Sequence of chain A:
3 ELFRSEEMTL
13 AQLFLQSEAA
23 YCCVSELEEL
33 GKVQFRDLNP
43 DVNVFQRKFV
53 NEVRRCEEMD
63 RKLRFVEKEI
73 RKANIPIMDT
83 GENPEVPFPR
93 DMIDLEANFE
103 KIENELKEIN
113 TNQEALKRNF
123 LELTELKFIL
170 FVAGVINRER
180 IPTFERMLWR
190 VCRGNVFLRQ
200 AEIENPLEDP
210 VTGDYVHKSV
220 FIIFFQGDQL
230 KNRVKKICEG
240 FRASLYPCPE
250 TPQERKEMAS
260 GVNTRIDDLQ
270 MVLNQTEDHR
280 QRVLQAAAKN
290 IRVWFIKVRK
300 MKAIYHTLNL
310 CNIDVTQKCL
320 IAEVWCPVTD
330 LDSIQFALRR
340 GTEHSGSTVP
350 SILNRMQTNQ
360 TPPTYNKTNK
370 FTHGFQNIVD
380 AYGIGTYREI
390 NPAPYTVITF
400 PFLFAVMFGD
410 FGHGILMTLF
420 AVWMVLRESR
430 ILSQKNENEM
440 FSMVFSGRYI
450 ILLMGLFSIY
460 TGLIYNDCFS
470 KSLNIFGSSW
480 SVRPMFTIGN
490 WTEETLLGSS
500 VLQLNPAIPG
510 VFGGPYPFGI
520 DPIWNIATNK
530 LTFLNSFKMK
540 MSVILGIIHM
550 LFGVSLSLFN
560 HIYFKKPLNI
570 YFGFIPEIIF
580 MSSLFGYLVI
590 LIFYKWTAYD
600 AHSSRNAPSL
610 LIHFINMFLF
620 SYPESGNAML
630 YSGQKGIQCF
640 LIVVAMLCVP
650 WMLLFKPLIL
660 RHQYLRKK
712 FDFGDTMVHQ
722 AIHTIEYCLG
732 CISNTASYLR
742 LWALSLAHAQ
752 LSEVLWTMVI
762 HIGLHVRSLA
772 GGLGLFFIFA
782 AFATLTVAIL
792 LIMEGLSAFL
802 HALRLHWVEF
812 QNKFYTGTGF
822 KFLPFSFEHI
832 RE

These two protein chains interact to form a complex.

Interface contacts:
Residue I543 in chain A contacts residue I54 in chain B (closest heavy-atom distance 3.7 Å).
Residue D599 in chain A is in contact with residue P62 in chain B (closest heavy-atom distance 3.3 Å).
Residue A600 in chain A interacts with residue L63 in chain B (closest heavy-atom distance 3.7 Å).
Residue N528 in chain A contacts residue G65 in chain B (closest heavy-atom distance 3.3 Å).
Residue I525 in chain A contacts residue T72 in chain B (closest heavy-atom distance 3.7 Å).
Residue F401 in chain A is in contact with residue C47 in chain B (closest heavy-atom distance 3.3 Å).
Residue W479 in chain A interacts with residue P62 in chain B (closest heavy-atom distance 3.6 Å).
Residue G513 in chain A is in contact with residue H4 in chain B (closest heavy-atom distance 3.4 Å).
Residue A526 in chain A is in contact with residue P66 in chain B (closest heavy-atom distance 3.6 Å).
Residue T527 in chain A contacts residue Q67 in chain B (closest heavy-atom distance 2.8 Å).
Residue A506 in chain A is in contact with residue L63 in chain B (closest heavy-atom distance 3.4 Å).
Residue F475 in chain A contacts residue W80 in chain B (closest heavy-atom distance 3.6 Å).
Residue N504 in chain A is in contact with residue P66 in chain B (closest heavy-atom distance 3.0 Å).
Residue N528 in chain A is in contact with residue Q67 in chain B (closest heavy-atom distance 2.9 Å).
Residue N528 in chain A interacts with residue P66 in chain B (closest heavy-atom distance 3.5 Å).
Residue S478 in chain A interacts with residue A3 in chain B (closest heavy-atom distance 3.2 Å).
Residue W595 in chain A contacts residue L60 in chain B (closest heavy-atom distance 3.6 Å).
Residue W595 in chain A is in contact with residue N61 in chain B (closest heavy-atom distance 3.3 Å).
Residue A526 in chain A contacts residue Q67 in chain B (closest heavy-atom distance 3.4 Å).
Residue W523 in chain A is in contact with residue F64 in chain B (closest heavy-atom distance 3.7 Å).
Residue D599 in chain A is in contact with residue L63 in chain B (closest heavy-atom distance 3.4 Å).
Residue L501 in chain A interacts with residue L68 in chain B (closest heavy-atom distance 3.2 Å).
Residue N504 in chain A contacts residue G65 in chain B (closest heavy-atom distance 3.0 Å).
Residue N368 in chain A contacts residue N33 in chain B (closest heavy-atom distance 2.9 Å).
Residue F536 in chain A interacts with residue Q59 in chain B (closest heavy-atom distance 3.5 Å).
Residue D599 in chain A contacts residue N61 in chain B (closest heavy-atom distance 3.4 Å).
Residue I463 in chain A is in contact with residue A55 in chain B (closest heavy-atom distance 3.5 Å).
Residue T494 in chain A contacts residue N70 in chain B (closest heavy-atom distance 3.0 Å).
Residue S498 in chain A is in contact with residue N70 in chain B (closest heavy-atom distance 3.4 Å).
Residue W479 in chain A contacts residue P66 in chain B (closest heavy-atom distance 3.3 Å).
Residue W523 in chain A is in contact with residue P66 in chain B (closest heavy-atom distance 3.5 Å).
Residue P516 in chain A interacts with residue H4 in chain B (closest heavy-atom distance 3.6 Å).
Residue Y464 in chain A interacts with residue F51 in chain B (closest heavy-atom distance 3.4 Å).
Residue F536 in chain A interacts with residue A58 in chain B (closest heavy-atom distance 3.0 Å).
Residue L503 in chain A interacts with residue Q67 in chain B (closest heavy-atom distance 3.6 Å).
Residue F517 in chain A contacts residue F13 in chain B (closest heavy-atom distance 3.4 Å).
Residue W523 in chain A is in contact with residue G65 in chain B (closest heavy-atom distance 3.4 Å).
Residue D520 in chain A is in contact with residue Q59 in chain B (closest heavy-atom distance 3.0 Å).
Residue A506 in chain A is in contact with residue P62 in chain B (closest heavy-atom distance 3.6 Å).
Residue W595 in chain A is in contact with residue I54 in chain B (closest heavy-atom distance 3.7 Å).
Residue I463 in chain A is in contact with residue F51 in chain B (closest heavy-atom distance 3.3 Å).
Residue P516 in chain A contacts residue W52 in chain B (closest heavy-atom distance 3.3 Å).
Residue Y459 in chain A interacts with residue W17 in chain B (closest heavy-atom distance 3.5 Å).
Residue A600 in chain A interacts with residue P62 in chain B (closest heavy-atom distance 3.3 Å).
Residue G497 in chain A interacts with residue N70 in chain B (closest heavy-atom distance 3.1 Å).
Residue F5 in chain A interacts with residue G35 in chain B (closest heavy-atom distance 3.7 Å).
Residue L503 in chain A is in contact with residue G65 in chain B (closest heavy-atom distance 3.5 Å).
Residue P516 in chain A contacts residue F13 in chain B (closest heavy-atom distance 3.6 Å).
Residue N473 in chain A contacts residue W80 in chain B (closest heavy-atom distance 3.5 Å).
Residue P393 in chain A is in contact with residue T39 in chain B (closest heavy-atom distance 3.3 Å).
Residue Y459 in chain A interacts with residue C48 in chain B (closest heavy-atom distance 2.9 Å).
Residue I519 in chain A interacts with residue Q59 in chain B (closest heavy-atom distance 3.6 Å).
Residue G476 in chain A interacts with residue H4 in chain B (closest heavy-atom distance 2.7 Å).
Residue I397 in chain A is in contact with residue T44 in chain B (closest heavy-atom distance 3.2 Å).
Residue Y598 in chain A is in contact with residue N61 in chain B (closest heavy-atom distance 3.3 Å).
Residue F517 in chain A is in contact with residue W52 in chain B (closest heavy-atom distance 3.2 Å).
Residue T596 in chain A contacts residue N61 in chain B (closest heavy-atom distance 3.6 Å).
Residue P514 in chain A contacts residue H4 in chain B (closest heavy-atom distance 3.2 Å).
Residue L501 in chain A interacts with residue I73 in chain B (closest heavy-atom distance 3.6 Å).
Residue G518 in chain A interacts with residue Q59 in chain B (closest heavy-atom distance 2.8 Å).

Sequence of chain B:
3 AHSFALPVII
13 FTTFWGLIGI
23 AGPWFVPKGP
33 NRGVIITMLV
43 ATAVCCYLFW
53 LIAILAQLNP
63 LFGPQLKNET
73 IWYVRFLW